Sequence of the second protein:
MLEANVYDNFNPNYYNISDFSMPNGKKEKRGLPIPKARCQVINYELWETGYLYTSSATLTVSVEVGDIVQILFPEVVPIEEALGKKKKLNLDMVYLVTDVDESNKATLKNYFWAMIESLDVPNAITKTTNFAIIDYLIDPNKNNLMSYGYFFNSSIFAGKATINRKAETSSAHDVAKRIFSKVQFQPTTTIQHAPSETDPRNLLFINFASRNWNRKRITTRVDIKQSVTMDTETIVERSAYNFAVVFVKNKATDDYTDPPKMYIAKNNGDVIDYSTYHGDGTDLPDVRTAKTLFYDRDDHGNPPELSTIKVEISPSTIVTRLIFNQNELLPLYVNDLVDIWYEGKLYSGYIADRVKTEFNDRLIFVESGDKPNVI

Sequence of the first protein:
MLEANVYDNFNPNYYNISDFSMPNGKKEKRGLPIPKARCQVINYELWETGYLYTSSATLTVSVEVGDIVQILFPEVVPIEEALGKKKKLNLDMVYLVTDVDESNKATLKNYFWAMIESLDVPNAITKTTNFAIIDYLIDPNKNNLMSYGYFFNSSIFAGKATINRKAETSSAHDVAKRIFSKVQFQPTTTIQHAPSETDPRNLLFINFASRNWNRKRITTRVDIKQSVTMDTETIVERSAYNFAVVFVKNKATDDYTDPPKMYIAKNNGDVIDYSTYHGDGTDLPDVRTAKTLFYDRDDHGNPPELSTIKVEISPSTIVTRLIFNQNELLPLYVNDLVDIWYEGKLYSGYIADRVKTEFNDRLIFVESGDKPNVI

The following describes two proteins that form a bound complex.

Interface contacts:
Residue G281 in the second protein is in contact with residue I17 in the first protein (closest heavy-atom distance 3.6 Å).
Residue Y274 in the second protein interacts with residue N16 in the first protein (closest heavy-atom distance 3.0 Å).
Residue F247 in the second protein contacts residue P122 in the first protein (closest heavy-atom distance 3.8 Å).
Residue I235 in the second protein is in contact with residue S118 in the first protein (closest heavy-atom distance 3.4 Å).
Residue Y274 in the second protein contacts residue N141 in the first protein (closest heavy-atom distance 3.7 Å).
Residue I235 in the second protein interacts with residue K109 in the first protein (closest heavy-atom distance 4.1 Å).
Residue A290 in the second protein interacts with residue S118 in the first protein (closest heavy-atom distance 3.0 Å).
Residue Y274 in the second protein is in contact with residue P12 in the first protein (closest heavy-atom distance 3.9 Å).
Residue T232 in the second protein is in contact with residue V65 in the first protein (closest heavy-atom distance 3.6 Å).
Residue F294 in the second protein contacts residue P122 in the first protein (closest heavy-atom distance 3.9 Å).
Residue T292 in the second protein contacts residue D120 in the first protein (closest heavy-atom distance 3.0 Å).
Residue Y277 in the second protein is in contact with residue I17 in the first protein (closest heavy-atom distance 4.1 Å).
Residue T292 in the second protein is in contact with residue L119 in the first protein (closest heavy-atom distance 3.5 Å).
Residue I235 in the second protein contacts residue E117 in the first protein (closest heavy-atom distance 3.5 Å).
Residue R288 in the second protein is in contact with residue N13 in the first protein (closest heavy-atom distance 2.8 Å).
Residue P285 in the second protein is in contact with residue N13 in the first protein (closest heavy-atom distance 3.2 Å).
Residue F247 in the second protein interacts with residue I125 in the first protein (closest heavy-atom distance 3.8 Å).
Residue I318 in the second protein contacts residue V65 in the first protein (closest heavy-atom distance 4.0 Å).
Residue T292 in the second protein contacts residue S118 in the first protein (closest heavy-atom distance 3.5 Å).
Residue R288 in the second protein contacts residue K142 in the first protein (closest heavy-atom distance 3.9 Å).
Residue D280 in the second protein interacts with residue R30 in the first protein (closest heavy-atom distance 2.8 Å).
Residue R288 in the second protein interacts with residue P140 in the first protein (closest heavy-atom distance 2.7 Å).
Residue I264 in the second protein interacts with residue N13 in the first protein (closest heavy-atom distance 3.2 Å).
Residue T289 in the second protein interacts with residue N144 in the first protein (closest heavy-atom distance 3.6 Å).
Residue A290 in the second protein contacts residue K142 in the first protein (closest heavy-atom distance 3.7 Å).
Residue T257 in the second protein contacts residue A124 in the first protein (closest heavy-atom distance 3.9 Å).
Residue R288 in the second protein is in contact with residue N141 in the first protein (closest heavy-atom distance 3.8 Å).
Residue F294 in the second protein contacts residue T169 in the first protein (closest heavy-atom distance 3.5 Å).
Residue V245 in the second protein is in contact with residue K142 in the first protein (closest heavy-atom distance 4.0 Å).
Residue F243 in the second protein interacts with residue K142 in the first protein (closest heavy-atom distance 4.0 Å).
Residue R288 in the second protein contacts residue N144 in the first protein (closest heavy-atom distance 3.1 Å).
Residue R288 in the second protein contacts residue N143 in the first protein (closest heavy-atom distance 3.0 Å).
Residue D255 in the second protein is in contact with residue A124 in the first protein (closest heavy-atom distance 3.6 Å).
Residue P260 in the second protein interacts with residue Y136 in the first protein (closest heavy-atom distance 4.1 Å).
Residue Y241 in the second protein is in contact with residue S118 in the first protein (closest heavy-atom distance 4.0 Å).
Residue K166 in the second protein interacts with residue T169 in the first protein (closest heavy-atom distance 3.0 Å).
Residue R288 in the second protein is in contact with residue N11 in the first protein (closest heavy-atom distance 3.6 Å).
Residue R238 in the second protein contacts residue N144 in the first protein (closest heavy-atom distance 3.5 Å).
Residue T257 in the second protein contacts residue K127 in the first protein (closest heavy-atom distance 3.9 Å).
Residue M262 in the second protein is in contact with residue K142 in the first protein (closest heavy-atom distance 3.6 Å).
Residue D280 in the second protein contacts residue I17 in the first protein (closest heavy-atom distance 3.6 Å).
Residue G279 in the second protein interacts with residue I17 in the first protein (closest heavy-atom distance 4.1 Å).
Residue M262 in the second protein contacts residue N141 in the first protein (closest heavy-atom distance 3.4 Å).
Residue A290 in the second protein contacts residue N144 in the first protein (closest heavy-atom distance 2.8 Å).
Residue L284 in the second protein interacts with residue N13 in the first protein (closest heavy-atom distance 3.5 Å).
Residue V287 in the second protein interacts with residue N13 in the first protein (closest heavy-atom distance 3.8 Å).
Residue R288 in the second protein is in contact with residue P12 in the first protein (closest heavy-atom distance 3.5 Å).
Residue V287 in the second protein is in contact with residue N9 in the first protein (closest heavy-atom distance 3.8 Å).
Residue V287 in the second protein interacts with residue N11 in the first protein (closest heavy-atom distance 3.6 Å).
Residue F243 in the second protein is in contact with residue N141 in the first protein (closest heavy-atom distance 3.1 Å).
Residue F247 in the second protein contacts residue Y136 in the first protein (closest heavy-atom distance 3.2 Å).
Residue K166 in the second protein contacts residue D120 in the first protein (closest heavy-atom distance 4.1 Å).
Residue D286 in the second protein interacts with residue N11 in the first protein (closest heavy-atom distance 3.2 Å).
Residue F294 in the second protein contacts residue D120 in the first protein (closest heavy-atom distance 4.0 Å).
Residue Y256 in the second protein contacts residue P122 in the first protein (closest heavy-atom distance 4.0 Å).
Residue P285 in the second protein is in contact with residue N11 in the first protein (closest heavy-atom distance 3.0 Å).
Residue Y256 in the second protein is in contact with residue A124 in the first protein (closest heavy-atom distance 3.4 Å).
Residue T232 in the second protein interacts with residue T98 in the first protein (closest heavy-atom distance 3.3 Å).
Residue K345 in the second protein is in contact with residue E64 in the first protein (closest heavy-atom distance 4.1 Å).
Residue K291 in the second protein is in contact with residue S118 in the first protein (closest heavy-atom distance 4.2 Å).